Sequence of chain A:
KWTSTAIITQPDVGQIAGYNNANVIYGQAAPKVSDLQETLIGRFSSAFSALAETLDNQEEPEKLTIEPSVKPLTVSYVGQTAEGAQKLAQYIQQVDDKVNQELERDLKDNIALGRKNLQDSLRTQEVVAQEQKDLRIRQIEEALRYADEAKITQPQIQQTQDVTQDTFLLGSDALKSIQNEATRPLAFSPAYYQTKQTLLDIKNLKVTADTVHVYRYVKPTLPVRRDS

These two protein chains interact to form a complex.

Sequence of chain B:
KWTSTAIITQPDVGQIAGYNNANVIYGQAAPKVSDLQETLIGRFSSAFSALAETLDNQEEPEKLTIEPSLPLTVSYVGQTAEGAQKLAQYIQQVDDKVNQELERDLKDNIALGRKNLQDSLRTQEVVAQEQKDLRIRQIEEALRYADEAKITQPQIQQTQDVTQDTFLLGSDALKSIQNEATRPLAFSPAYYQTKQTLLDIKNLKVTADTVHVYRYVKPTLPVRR

Interface contacts:
Residue Q68 in chain A interacts with residue V242 in chain B (closest heavy-atom distance 3.8 Å).
Residue I172 in chain A interacts with residue Q173 in chain B (closest heavy-atom distance 3.2 Å).
Residue Y161 in chain A contacts residue S193 in chain B (closest heavy-atom distance 3.4 Å).
Residue D121 in chain A contacts residue G23 in chain B (closest heavy-atom distance 2.9 Å).
Residue L128 in chain A is in contact with residue A26 in chain B (closest heavy-atom distance 3.6 Å).
Residue E157 in chain A interacts with residue P202 in chain B (closest heavy-atom distance 3.7 Å).
Residue R53 in chain A contacts residue D21 in chain B (closest heavy-atom distance 2.7 Å).
Residue L185 in chain A interacts with residue P170 in chain B (closest heavy-atom distance 3.7 Å).
Residue Q171 in chain A interacts with residue I172 in chain B (closest heavy-atom distance 3.5 Å).
Residue E157 in chain A contacts residue T200 in chain B (closest heavy-atom distance 2.6 Å).
Residue T139 in chain A contacts residue L217 in chain B (closest heavy-atom distance 3.6 Å).
Residue E164 in chain A interacts with residue S193 in chain B (closest heavy-atom distance 3.6 Å).
Residue T182 in chain A interacts with residue V178 in chain B (closest heavy-atom distance 3.5 Å).
Residue Q180 in chain A is in contact with residue R201 in chain B (closest heavy-atom distance 3.7 Å).
Residue Q173 in chain A contacts residue Q173 in chain B (closest heavy-atom distance 2.8 Å).
Residue D121 in chain A contacts residue D21 in chain B (closest heavy-atom distance 3.4 Å).
Residue R153 in chain A interacts with residue T200 in chain B (closest heavy-atom distance 2.8 Å).
Residue N67 in chain A is in contact with residue V242 in chain B (closest heavy-atom distance 3.0 Å).
Residue L185 in chain A interacts with residue I172 in chain B (closest heavy-atom distance 3.6 Å).
Residue D124 in chain A is in contact with residue Q24 in chain B (closest heavy-atom distance 3.2 Å).
Residue Q171 in chain A contacts residue Q173 in chain B (closest heavy-atom distance 3.7 Å).
Residue D66 in chain A interacts with residue R243 in chain B (closest heavy-atom distance 3.0 Å).
Residue F184 in chain A contacts residue L186 in chain B (closest heavy-atom distance 3.7 Å).
Residue Q176 in chain A interacts with residue T175 in chain B (closest heavy-atom distance 2.8 Å).
Residue N132 in chain A contacts residue N30 in chain B (closest heavy-atom distance 3.7 Å).
Residue Q68 in chain A contacts residue R243 in chain B (closest heavy-atom distance 2.7 Å).
Residue A60 in chain A interacts with residue V235 in chain B (closest heavy-atom distance 3.8 Å).
Residue N125 in chain A is in contact with residue V22 in chain B (closest heavy-atom distance 3.7 Å).
Residue A60 in chain A contacts residue I16 in chain B (closest heavy-atom distance 3.8 Å).
Residue N67 in chain A contacts residue P241 in chain B (closest heavy-atom distance 3.5 Å).
Residue A165 in chain A contacts residue Q169 in chain B (closest heavy-atom distance 2.8 Å).
Residue L150 in chain A contacts residue L203 in chain B (closest heavy-atom distance 3.8 Å).
Residue F184 in chain A interacts with residue A190 in chain B (closest heavy-atom distance 3.5 Å).
Residue D121 in chain A interacts with residue Q24 in chain B (closest heavy-atom distance 2.9 Å).
Residue D135 in chain A is in contact with residue N221 in chain B (closest heavy-atom distance 3.2 Å).
Residue N67 in chain A is in contact with residue L240 in chain B (closest heavy-atom distance 3.0 Å).
Residue Q176 in chain A contacts residue Q174 in chain B (closest heavy-atom distance 3.3 Å).
Residue D181 in chain A interacts with residue R201 in chain B (closest heavy-atom distance 2.7 Å).
Residue D181 in chain A contacts residue R151 in chain B (closest heavy-atom distance 2.5 Å).
Residue P71 in chain A is in contact with residue R243 in chain B (closest heavy-atom distance 3.7 Å).
Residue Q174 in chain A interacts with residue Q174 in chain B (closest heavy-atom distance 3.6 Å).
Residue T139 in chain A contacts residue D218 in chain B (closest heavy-atom distance 2.9 Å).
Residue R160 in chain A contacts residue T200 in chain B (closest heavy-atom distance 3.8 Å).
Residue R160 in chain A is in contact with residue S193 in chain B (closest heavy-atom distance 3.7 Å).
Residue D121 in chain A contacts residue V22 in chain B (closest heavy-atom distance 3.8 Å).
Residue E117 in chain A is in contact with residue R233 in chain B (closest heavy-atom distance 3.8 Å).
Residue V143 in chain A contacts residue Q214 in chain B (closest heavy-atom distance 3.5 Å).
Residue R53 in chain A is in contact with residue R233 in chain B (closest heavy-atom distance 3.4 Å).
Residue I167 in chain A contacts residue P170 in chain B (closest heavy-atom distance 3.4 Å).
Residue R160 in chain A contacts residue N197 in chain B (closest heavy-atom distance 3.5 Å).
Residue Q147 in chain A interacts with residue Y210 in chain B (closest heavy-atom distance 3.3 Å).
Residue T182 in chain A interacts with residue T175 in chain B (closest heavy-atom distance 3.5 Å).
Residue S56 in chain A contacts residue V235 in chain B (closest heavy-atom distance 3.6 Å).
Residue E146 in chain A interacts with residue K213 in chain B (closest heavy-atom distance 2.9 Å).
Residue D181 in chain A is in contact with residue L186 in chain B (closest heavy-atom distance 3.6 Å).
Residue Q140 in chain A is in contact with residue Q214 in chain B (closest heavy-atom distance 3.3 Å).
Residue T139 in chain A interacts with residue Q214 in chain B (closest heavy-atom distance 2.9 Å).
Residue V142 in chain A contacts residue L217 in chain B (closest heavy-atom distance 3.6 Å).
Residue Y36 in chain A interacts with residue V22 in chain B (closest heavy-atom distance 3.5 Å).
Residue Q180 in chain A is in contact with residue P202 in chain B (closest heavy-atom distance 3.4 Å).